Interface contacts:
Residue Q53 in the first protein interacts with residue N51 in the second protein (closest heavy-atom distance 3.6 Å).
Residue R35 in the first protein is in contact with residue I34 in the second protein (closest heavy-atom distance 3.6 Å).
Residue V10 in the first protein is in contact with residue L10 in the second protein (closest heavy-atom distance 3.9 Å).
Residue S52 in the first protein interacts with residue N51 in the second protein (closest heavy-atom distance 3.7 Å).
Residue V13 in the first protein contacts residue L13 in the second protein (closest heavy-atom distance 3.8 Å).
Residue N63 in the first protein is in contact with residue Y58 in the second protein (closest heavy-atom distance 3.2 Å).
Residue E39 in the first protein is in contact with residue H37 in the second protein (closest heavy-atom distance 3.7 Å).
Residue W60 in the first protein contacts residue Y58 in the second protein (closest heavy-atom distance 3.5 Å).
Residue S52 in the first protein contacts residue L52 in the second protein (closest heavy-atom distance 3.8 Å).
Residue Q7 in the first protein contacts residue T5 in the second protein (closest heavy-atom distance 2.7 Å).
Residue R27 in the first protein interacts with residue Q27 in the second protein (closest heavy-atom distance 2.9 Å).
Residue G28 in the first protein interacts with residue Q27 in the second protein (closest heavy-atom distance 3.4 Å).
Residue I24 in the first protein interacts with residue L23 in the second protein (closest heavy-atom distance 3.7 Å).
Residue K14 in the first protein contacts residue E12 in the second protein (closest heavy-atom distance 3.6 Å).
Residue K14 in the first protein interacts with residue L16 in the second protein (closest heavy-atom distance 3.6 Å).
Residue A56 in the first protein contacts residue Y58 in the second protein (closest heavy-atom distance 3.4 Å).
Residue V10 in the first protein is in contact with residue D9 in the second protein (closest heavy-atom distance 3.8 Å).
Residue R35 in the first protein is in contact with residue S33 in the second protein (closest heavy-atom distance 3.1 Å).
Residue I24 in the first protein interacts with residue Q27 in the second protein (closest heavy-atom distance 2.9 Å).
Residue S52 in the first protein interacts with residue G48 in the second protein (closest heavy-atom distance 3.5 Å).
Residue T38 in the first protein interacts with residue H37 in the second protein (closest heavy-atom distance 3.4 Å).
Residue E42 in the first protein is in contact with residue S40 in the second protein (closest heavy-atom distance 3.5 Å).
Residue T18 in the first protein contacts residue L16 in the second protein (closest heavy-atom distance 3.5 Å).
Residue F59 in the first protein interacts with residue Y58 in the second protein (closest heavy-atom distance 3.6 Å).
Residue L31 in the first protein contacts residue I31 in the second protein (closest heavy-atom distance 3.8 Å).
Residue K49 in the first protein interacts with residue N44 in the second protein (closest heavy-atom distance 3.6 Å).
Residue T38 in the first protein is in contact with residue I34 in the second protein (closest heavy-atom distance 3.7 Å).
Residue T38 in the first protein contacts residue V38 in the second protein (closest heavy-atom distance 3.7 Å).
Residue R2 in the first protein is in contact with residue W3 in the second protein (closest heavy-atom distance 3.7 Å).
Residue L34 in the first protein interacts with residue I34 in the second protein (closest heavy-atom distance 4.0 Å).
Residue F48 in the first protein is in contact with residue V45 in the second protein (closest heavy-atom distance 3.6 Å).
Residue E32 in the first protein is in contact with residue K30 in the second protein (closest heavy-atom distance 3.0 Å).
Residue L31 in the first protein contacts residue I34 in the second protein (closest heavy-atom distance 3.6 Å).
Residue R35 in the first protein contacts residue H37 in the second protein (closest heavy-atom distance 3.9 Å).
Residue F48 in the first protein contacts residue G48 in the second protein (closest heavy-atom distance 3.8 Å).
Residue I24 in the first protein is in contact with residue F20 in the second protein (closest heavy-atom distance 3.8 Å).
Residue V3 in the first protein interacts with residue E1 in the second protein (closest heavy-atom distance 4.0 Å).
Residue M17 in the first protein contacts residue F20 in the second protein (closest heavy-atom distance 3.6 Å).
Residue R35 in the first protein interacts with residue E29 in the second protein (closest heavy-atom distance 3.9 Å).
Residue L25 in the first protein is in contact with residue L23 in the second protein (closest heavy-atom distance 3.9 Å).
Residue V3 in the first protein is in contact with residue T5 in the second protein (closest heavy-atom distance 3.7 Å).
Residue K49 in the first protein contacts residue E47 in the second protein (closest heavy-atom distance 3.8 Å).
Residue A56 in the first protein is in contact with residue N51 in the second protein (closest heavy-atom distance 3.5 Å).
Residue E46 in the first protein is in contact with residue N44 in the second protein (closest heavy-atom distance 3.2 Å).
Residue R35 in the first protein is in contact with residue K30 in the second protein (closest heavy-atom distance 3.2 Å).
Residue S45 in the first protein contacts residue N44 in the second protein (closest heavy-atom distance 3.0 Å).
Residue L31 in the first protein interacts with residue K30 in the second protein (closest heavy-atom distance 4.0 Å).
Residue V10 in the first protein is in contact with residue L6 in the second protein (closest heavy-atom distance 3.7 Å).
Residue E42 in the first protein contacts residue H37 in the second protein (closest heavy-atom distance 2.8 Å).
Residue L31 in the first protein is in contact with residue Q27 in the second protein (closest heavy-atom distance 3.8 Å).
Residue V3 in the first protein is in contact with residue S2 in the second protein (closest heavy-atom distance 3.5 Å).
Residue L6 in the first protein interacts with residue W3 in the second protein (closest heavy-atom distance 3.7 Å).
Residue S45 in the first protein is in contact with residue A41 in the second protein (closest heavy-atom distance 3.3 Å).
Residue F48 in the first protein is in contact with residue T49 in the second protein (closest heavy-atom distance 3.8 Å).
Residue N20 in the first protein contacts residue F20 in the second protein (closest heavy-atom distance 3.6 Å).
Residue R27 in the first protein contacts residue I31 in the second protein (closest heavy-atom distance 3.3 Å).
Residue K14 in the first protein is in contact with residue L13 in the second protein (closest heavy-atom distance 4.0 Å).
Residue Q7 in the first protein is in contact with residue D9 in the second protein (closest heavy-atom distance 3.0 Å).
Residue G28 in the first protein contacts residue K30 in the second protein (closest heavy-atom distance 3.8 Å).
Residue V3 in the first protein interacts with residue W3 in the second protein (closest heavy-atom distance 3.5 Å).

This data describes a binding interaction between two proteins.

Sequence of the second protein:
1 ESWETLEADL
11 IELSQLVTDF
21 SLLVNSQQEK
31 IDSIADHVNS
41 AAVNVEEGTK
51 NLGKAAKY

Sequence of the first protein:
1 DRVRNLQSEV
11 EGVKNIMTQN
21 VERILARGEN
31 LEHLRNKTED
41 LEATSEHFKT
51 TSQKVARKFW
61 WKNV